Contacts between the two chains:
Residue Y236 in chain A contacts residue L207 in chain B (closest heavy-atom distance 3.6 Å).
Residue E249 in chain A is in contact with residue R267 in chain B (closest heavy-atom distance 3.4 Å).
Residue W278 in chain A contacts residue S212 in chain B (closest heavy-atom distance 3.1 Å).
Residue V210 in chain A contacts residue S245 in chain B (closest heavy-atom distance 3.7 Å).
Residue N164 in chain A interacts with residue R268 in chain B (closest heavy-atom distance 3.1 Å).
Residue L285 in chain A is in contact with residue W278 in chain B (closest heavy-atom distance 3.5 Å).
Residue R154 in chain A contacts residue V276 in chain B (closest heavy-atom distance 3.6 Å).
Residue R149 in chain A is in contact with residue G283 in chain B (closest heavy-atom distance 2.4 Å).
Residue R316 in chain A contacts residue G91 in chain B (closest heavy-atom distance 3.1 Å).
Residue Y236 in chain A is in contact with residue N208 in chain B (closest heavy-atom distance 3.4 Å).
Residue R296 in chain A contacts residue F71 in chain B (closest heavy-atom distance 3.3 Å).
Residue L221 in chain A contacts residue T217 in chain B (closest heavy-atom distance 3.4 Å).
Residue P146 in chain A interacts with residue Q284 in chain B (closest heavy-atom distance 3.6 Å).
Residue C298 in chain A interacts with residue I37 in chain B (closest heavy-atom distance 3.6 Å).
Residue L275 in chain A is in contact with residue I213 in chain B (closest heavy-atom distance 3.7 Å).
Residue R161 in chain A interacts with residue Y272 in chain B (closest heavy-atom distance 3.3 Å).
Residue W278 in chain A interacts with residue M209 in chain B (closest heavy-atom distance 3.6 Å).
Residue A250 in chain A is in contact with residue L261 in chain B (closest heavy-atom distance 3.3 Å).
Residue L163 in chain A interacts with residue L230 in chain B (closest heavy-atom distance 3.6 Å).
Residue S245 in chain A interacts with residue Y211 in chain B (closest heavy-atom distance 3.2 Å).
Residue M209 in chain A is in contact with residue I220 in chain B (closest heavy-atom distance 3.6 Å).
Residue Y272 in chain A is in contact with residue R154 in chain B (closest heavy-atom distance 3.2 Å).
Residue L240 in chain A interacts with residue Y211 in chain B (closest heavy-atom distance 3.6 Å).
Residue N110 in chain A contacts residue T36 in chain B (closest heavy-atom distance 3.5 Å).
Residue N164 in chain A interacts with residue L230 in chain B (closest heavy-atom distance 3.6 Å).
Residue A153 in chain A contacts residue L279 in chain B (closest heavy-atom distance 3.7 Å).
Residue Y272 in chain A is in contact with residue E150 in chain B (closest heavy-atom distance 3.0 Å).
Residue L269 in chain A interacts with residue L176 in chain B (closest heavy-atom distance 3.7 Å).
Residue V246 in chain A is in contact with residue E215 in chain B (closest heavy-atom distance 3.4 Å).
Residue Q242 in chain A is in contact with residue Y211 in chain B (closest heavy-atom distance 3.3 Å).
Residue Q252 in chain A is in contact with residue L261 in chain B (closest heavy-atom distance 3.7 Å).
Residue L269 in chain A contacts residue R154 in chain B (closest heavy-atom distance 3.5 Å).
Residue L271 in chain A is in contact with residue R161 in chain B (closest heavy-atom distance 3.4 Å).
Residue R316 in chain A interacts with residue Y317 in chain B (closest heavy-atom distance 3.6 Å).
Residue L163 in chain A contacts residue L227 in chain B (closest heavy-atom distance 3.7 Å).
Residue L227 in chain A contacts residue T214 in chain B (closest heavy-atom distance 3.5 Å).
Residue T299 in chain A contacts residue I37 in chain B (closest heavy-atom distance 3.3 Å).
Residue I160 in chain A interacts with residue L275 in chain B (closest heavy-atom distance 3.7 Å).
Residue I160 in chain A is in contact with residue Y272 in chain B (closest heavy-atom distance 3.7 Å).
Residue Q244 in chain A contacts residue A274 in chain B (closest heavy-atom distance 3.6 Å).
Residue T247 in chain A contacts residue Y211 in chain B (closest heavy-atom distance 3.6 Å).
Residue R168 in chain A interacts with residue R268 in chain B (closest heavy-atom distance 3.6 Å).
Residue R296 in chain A is in contact with residue R68 in chain B (closest heavy-atom distance 3.7 Å).
Residue R161 in chain A is in contact with residue L269 in chain B (closest heavy-atom distance 3.3 Å).
Residue R203 in chain A contacts residue L240 in chain B (closest heavy-atom distance 3.6 Å).
Residue L241 in chain A interacts with residue Y211 in chain B (closest heavy-atom distance 3.6 Å).
Residue L275 in chain A interacts with residue M209 in chain B (closest heavy-atom distance 3.7 Å).
Residue A157 in chain A contacts residue L275 in chain B (closest heavy-atom distance 3.7 Å).
Residue V237 in chain A is in contact with residue L207 in chain B (closest heavy-atom distance 3.7 Å).
Residue T247 in chain A is in contact with residue E215 in chain B (closest heavy-atom distance 2.7 Å).
Residue Y272 in chain A interacts with residue A153 in chain B (closest heavy-atom distance 3.2 Å).
Residue R226 in chain A is in contact with residue N164 in chain B (closest heavy-atom distance 3.3 Å).
Residue V246 in chain A interacts with residue T218 in chain B (closest heavy-atom distance 3.3 Å).
Residue Y236 in chain A is in contact with residue S204 in chain B (closest heavy-atom distance 3.4 Å).
Residue G111 in chain A is in contact with residue R69 in chain B (closest heavy-atom distance 3.7 Å).
Residue A153 in chain A contacts residue V276 in chain B (closest heavy-atom distance 3.4 Å).
Residue N164 in chain A contacts residue Y272 in chain B (closest heavy-atom distance 3.2 Å).
Residue S245 in chain A interacts with residue E215 in chain B (closest heavy-atom distance 2.3 Å).
Residue R296 in chain A interacts with residue R69 in chain B (closest heavy-atom distance 3.0 Å).
Residue W278 in chain A contacts residue I213 in chain B (closest heavy-atom distance 3.5 Å).

Sequence of chain B:
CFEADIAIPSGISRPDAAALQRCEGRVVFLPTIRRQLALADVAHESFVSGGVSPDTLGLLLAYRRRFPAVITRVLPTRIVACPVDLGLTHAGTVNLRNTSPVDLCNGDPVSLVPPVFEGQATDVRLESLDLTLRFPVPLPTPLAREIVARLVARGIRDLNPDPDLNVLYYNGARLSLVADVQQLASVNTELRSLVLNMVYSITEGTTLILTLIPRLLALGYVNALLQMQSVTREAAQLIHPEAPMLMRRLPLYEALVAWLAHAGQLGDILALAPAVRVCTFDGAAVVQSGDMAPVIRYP

Sequence of chain A:
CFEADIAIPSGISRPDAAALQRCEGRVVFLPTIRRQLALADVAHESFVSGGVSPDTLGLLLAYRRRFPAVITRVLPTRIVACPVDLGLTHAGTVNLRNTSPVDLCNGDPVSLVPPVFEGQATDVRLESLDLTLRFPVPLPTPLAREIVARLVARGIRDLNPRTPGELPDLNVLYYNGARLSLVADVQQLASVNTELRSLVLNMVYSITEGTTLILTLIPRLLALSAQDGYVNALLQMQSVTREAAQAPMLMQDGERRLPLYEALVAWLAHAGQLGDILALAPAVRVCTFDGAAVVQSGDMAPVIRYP

The following describes two proteins that form a bound complex.